The following describes two proteins that form a bound complex.

Sequence of the first protein:
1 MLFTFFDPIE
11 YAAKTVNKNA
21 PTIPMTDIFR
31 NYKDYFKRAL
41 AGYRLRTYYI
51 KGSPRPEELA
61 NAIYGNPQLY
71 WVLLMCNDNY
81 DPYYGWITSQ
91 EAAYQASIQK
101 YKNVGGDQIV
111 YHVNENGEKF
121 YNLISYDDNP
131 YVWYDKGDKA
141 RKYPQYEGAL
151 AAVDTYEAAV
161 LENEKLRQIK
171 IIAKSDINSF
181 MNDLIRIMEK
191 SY

Interface contacts:
Residue T175 in the second protein contacts residue Y121 in the first protein (closest heavy-atom distance 3.9 Å).
Residue N72 in the second protein is in contact with residue F3 in the first protein (closest heavy-atom distance 4.0 Å).
Residue Q69 in the second protein is in contact with residue I28 in the first protein (closest heavy-atom distance 3.5 Å).
Residue Y188 in the second protein interacts with residue Y121 in the first protein (closest heavy-atom distance 3.2 Å).
Residue Y76 in the second protein interacts with residue F29 in the first protein (closest heavy-atom distance 3.5 Å).
Residue V173 in the second protein contacts residue Q145 in the first protein (closest heavy-atom distance 4.0 Å).
Residue Y66 in the second protein contacts residue E58 in the first protein (closest heavy-atom distance 4.2 Å).
Residue A74 in the second protein contacts residue Y80 in the first protein (closest heavy-atom distance 3.9 Å).
Residue N84 in the second protein contacts residue K33 in the first protein (closest heavy-atom distance 4.1 Å).
Residue E28 in the second protein is in contact with residue Q68 in the first protein (closest heavy-atom distance 3.4 Å).
Residue Y66 in the second protein interacts with residue E57 in the first protein (closest heavy-atom distance 2.3 Å).
Residue R174 in the second protein is in contact with residue D135 in the first protein (closest heavy-atom distance 3.5 Å).
Residue I172 in the second protein interacts with residue Q145 in the first protein (closest heavy-atom distance 3.9 Å).
Residue E28 in the second protein is in contact with residue Y70 in the first protein (closest heavy-atom distance 3.1 Å).
Residue E176 in the second protein contacts residue D135 in the first protein (closest heavy-atom distance 4.0 Å).
Residue Q68 in the second protein is in contact with residue I28 in the first protein (closest heavy-atom distance 2.1 Å).
Residue F70 in the second protein contacts residue P82 in the first protein (closest heavy-atom distance 2.5 Å).
Residue N63 in the second protein contacts residue Y83 in the first protein (closest heavy-atom distance 3.8 Å).
Residue R171 in the second protein interacts with residue K119 in the first protein (closest heavy-atom distance 3.7 Å).
Residue E176 in the second protein interacts with residue G137 in the first protein (closest heavy-atom distance 4.1 Å).
Residue E77 in the second protein is in contact with residue Y80 in the first protein (closest heavy-atom distance 2.8 Å).
Residue Y66 in the second protein interacts with residue Y83 in the first protein (closest heavy-atom distance 3.3 Å).
Residue F70 in the second protein contacts residue Y80 in the first protein (closest heavy-atom distance 2.6 Å).
Residue Q69 in the second protein interacts with residue W71 in the first protein (closest heavy-atom distance 4.4 Å).
Residue I67 in the second protein interacts with residue I28 in the first protein (closest heavy-atom distance 4.5 Å).
Residue T175 in the second protein contacts residue D135 in the first protein (closest heavy-atom distance 3.9 Å).
Residue Y76 in the second protein interacts with residue N31 in the first protein (closest heavy-atom distance 3.7 Å).
Residue L65 in the second protein interacts with residue Y70 in the first protein (closest heavy-atom distance 4.0 Å).
Residue I177 in the second protein interacts with residue G137 in the first protein (closest heavy-atom distance 4.4 Å).
Residue E28 in the second protein interacts with residue E58 in the first protein (closest heavy-atom distance 4.2 Å).
Residue R174 in the second protein interacts with residue Y143 in the first protein (closest heavy-atom distance 2.7 Å).
Residue R174 in the second protein interacts with residue Q145 in the first protein (closest heavy-atom distance 3.6 Å).
Residue N72 in the second protein is in contact with residue I28 in the first protein (closest heavy-atom distance 2.0 Å).
Residue A27 in the second protein interacts with residue Y70 in the first protein (closest heavy-atom distance 4.4 Å).
Residue N72 in the second protein contacts residue Y32 in the first protein (closest heavy-atom distance 3.3 Å).
Residue I67 in the second protein is in contact with residue Y83 in the first protein (closest heavy-atom distance 4.2 Å).
Residue A73 in the second protein contacts residue Y80 in the first protein (closest heavy-atom distance 4.5 Å).
Residue Q68 in the second protein interacts with residue F3 in the first protein (closest heavy-atom distance 3.4 Å).
Residue D189 in the second protein interacts with residue K119 in the first protein (closest heavy-atom distance 4.0 Å).
Residue N72 in the second protein contacts residue F29 in the first protein (closest heavy-atom distance 4.0 Å).
Residue A73 in the second protein is in contact with residue N79 in the first protein (closest heavy-atom distance 4.2 Å).
Residue Y76 in the second protein contacts residue R30 in the first protein (closest heavy-atom distance 3.8 Å).
Residue T175 in the second protein contacts residue N122 in the first protein (closest heavy-atom distance 4.4 Å).
Residue Y66 in the second protein is in contact with residue P82 in the first protein (closest heavy-atom distance 3.9 Å).
Residue Q69 in the second protein interacts with residue Y70 in the first protein (closest heavy-atom distance 3.9 Å).
Residue D189 in the second protein interacts with residue Y121 in the first protein (closest heavy-atom distance 3.6 Å).
Residue N84 in the second protein interacts with residue D78 in the first protein (closest heavy-atom distance 4.4 Å).
Residue V75 in the second protein contacts residue F29 in the first protein (closest heavy-atom distance 3.8 Å).
Residue E176 in the second protein interacts with residue D138 in the first protein (closest heavy-atom distance 4.0 Å).
Residue Q69 in the second protein is in contact with residue M75 in the first protein (closest heavy-atom distance 4.3 Å).
Residue Q69 in the second protein interacts with residue L74 in the first protein (closest heavy-atom distance 2.1 Å).
Residue N72 in the second protein interacts with residue R30 in the first protein (closest heavy-atom distance 4.5 Å).
Residue L85 in the second protein is in contact with residue D78 in the first protein (closest heavy-atom distance 4.2 Å).
Residue Q68 in the second protein is in contact with residue T26 in the first protein (closest heavy-atom distance 2.8 Å).
Residue F70 in the second protein interacts with residue D81 in the first protein (closest heavy-atom distance 3.2 Å).
Residue G71 in the second protein interacts with residue I28 in the first protein (closest heavy-atom distance 3.7 Å).
Residue L85 in the second protein is in contact with residue Y80 in the first protein (closest heavy-atom distance 4.3 Å).
Residue R174 in the second protein interacts with residue D138 in the first protein (closest heavy-atom distance 3.2 Å).
Residue R171 in the second protein contacts residue F120 in the first protein (closest heavy-atom distance 3.5 Å).
Residue T82 in the second protein interacts with residue N31 in the first protein (closest heavy-atom distance 3.9 Å).

Sequence of the second protein:
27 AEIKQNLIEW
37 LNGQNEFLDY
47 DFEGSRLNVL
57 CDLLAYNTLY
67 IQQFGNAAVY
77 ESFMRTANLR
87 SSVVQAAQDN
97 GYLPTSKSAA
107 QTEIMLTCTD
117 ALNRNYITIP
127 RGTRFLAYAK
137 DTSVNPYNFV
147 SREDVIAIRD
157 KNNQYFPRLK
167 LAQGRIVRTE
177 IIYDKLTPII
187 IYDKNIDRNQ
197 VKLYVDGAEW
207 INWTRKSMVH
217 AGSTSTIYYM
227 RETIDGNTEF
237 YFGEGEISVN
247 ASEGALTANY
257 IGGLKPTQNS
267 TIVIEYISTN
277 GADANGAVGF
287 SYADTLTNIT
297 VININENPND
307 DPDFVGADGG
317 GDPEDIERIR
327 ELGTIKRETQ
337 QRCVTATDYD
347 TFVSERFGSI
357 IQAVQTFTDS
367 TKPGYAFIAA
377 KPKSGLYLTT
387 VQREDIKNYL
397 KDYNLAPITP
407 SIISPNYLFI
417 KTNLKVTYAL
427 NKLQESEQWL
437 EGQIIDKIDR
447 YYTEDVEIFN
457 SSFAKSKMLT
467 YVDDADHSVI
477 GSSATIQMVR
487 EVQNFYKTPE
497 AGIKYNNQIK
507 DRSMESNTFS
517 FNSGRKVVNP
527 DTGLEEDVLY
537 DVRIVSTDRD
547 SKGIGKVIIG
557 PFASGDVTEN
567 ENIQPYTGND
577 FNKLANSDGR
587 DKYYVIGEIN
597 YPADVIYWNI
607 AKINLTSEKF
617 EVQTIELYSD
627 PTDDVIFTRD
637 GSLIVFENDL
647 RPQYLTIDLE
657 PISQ